Sequence of chain B:
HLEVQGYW

This data describes a binding interaction between two proteins.

Contacts between the two chains:
Residue R66 in chain A interacts with residue H1 in chain B (closest heavy-atom distance 3.2 Å).
Residue W147 in chain A is in contact with residue Y7 in chain B (closest heavy-atom distance 2.8 Å).
Residue Y152 in chain A is in contact with residue V4 in chain B (closest heavy-atom distance 3.5 Å).
Residue F156 in chain A interacts with residue L2 in chain B (closest heavy-atom distance 3.7 Å).
Residue Y152 in chain A is in contact with residue G6 in chain B (closest heavy-atom distance 3.4 Å).
Residue T73 in chain A interacts with residue Y7 in chain B (closest heavy-atom distance 4.0 Å).
Residue A117 in chain A is in contact with residue W8 in chain B (closest heavy-atom distance 4.5 Å).
Residue W147 in chain A interacts with residue G6 in chain B (closest heavy-atom distance 3.6 Å).
Residue N77 in chain A is in contact with residue W8 in chain B (closest heavy-atom distance 2.8 Å).
Residue I95 in chain A is in contact with residue W8 in chain B (closest heavy-atom distance 3.5 Å).
Residue A70 in chain A contacts residue Q5 in chain B (closest heavy-atom distance 4.0 Å).
Residue I124 in chain A contacts residue W8 in chain B (closest heavy-atom distance 4.8 Å).
Residue Y152 in chain A contacts residue Q5 in chain B (closest heavy-atom distance 4.0 Å).
Residue E163 in chain A is in contact with residue H1 in chain B (closest heavy-atom distance 4.8 Å).
Residue A81 in chain A is in contact with residue W8 in chain B (closest heavy-atom distance 3.9 Å).
Residue Y99 in chain A is in contact with residue L2 in chain B (closest heavy-atom distance 2.7 Å).
Residue Y84 in chain A is in contact with residue W8 in chain B (closest heavy-atom distance 2.8 Å).
Residue K97 in chain A contacts residue G6 in chain B (closest heavy-atom distance 4.8 Å).
Residue Y123 in chain A interacts with residue W8 in chain B (closest heavy-atom distance 3.4 Å).
Residue E62 in chain A is in contact with residue E3 in chain B (closest heavy-atom distance 4.3 Å).
Residue Y159 in chain A contacts residue E3 in chain B (closest heavy-atom distance 4.8 Å).
Residue S24 in chain A contacts residue H1 in chain B (closest heavy-atom distance 3.3 Å).
Residue K97 in chain A is in contact with residue L2 in chain B (closest heavy-atom distance 4.3 Å).
Residue E69 in chain A is in contact with residue Q5 in chain B (closest heavy-atom distance 3.7 Å).
Residue Y159 in chain A interacts with residue L2 in chain B (closest heavy-atom distance 3.5 Å).
Residue Y152 in chain A contacts residue L2 in chain B (closest heavy-atom distance 3.5 Å).
Residue T143 in chain A is in contact with residue Y7 in chain B (closest heavy-atom distance 4.2 Å).
Residue Y9 in chain A interacts with residue L2 in chain B (closest heavy-atom distance 4.4 Å).
Residue R66 in chain A is in contact with residue Q5 in chain B (closest heavy-atom distance 4.8 Å).
Residue E69 in chain A interacts with residue Y7 in chain B (closest heavy-atom distance 4.8 Å).
Residue K146 in chain A contacts residue W8 in chain B (closest heavy-atom distance 2.8 Å).
Residue R65 in chain A is in contact with residue E3 in chain B (closest heavy-atom distance 3.4 Å).
Residue K146 in chain A is in contact with residue Y7 in chain B (closest heavy-atom distance 3.9 Å).
Residue R155 in chain A interacts with residue V4 in chain B (closest heavy-atom distance 3.2 Å).
Residue T73 in chain A is in contact with residue G6 in chain B (closest heavy-atom distance 3.9 Å).
Residue E76 in chain A interacts with residue Y7 in chain B (closest heavy-atom distance 3.1 Å).
Residue S116 in chain A contacts residue W8 in chain B (closest heavy-atom distance 3.8 Å).
Residue N77 in chain A contacts residue Y7 in chain B (closest heavy-atom distance 3.3 Å).
Residue Q72 in chain A is in contact with residue Y7 in chain B (closest heavy-atom distance 4.5 Å).
Residue Y7 in chain A is in contact with residue H1 in chain B (closest heavy-atom distance 3.3 Å).
Residue T80 in chain A interacts with residue W8 in chain B (closest heavy-atom distance 3.5 Å).
Residue A63 in chain A contacts residue H1 in chain B (closest heavy-atom distance 4.0 Å).
Residue R66 in chain A is in contact with residue E3 in chain B (closest heavy-atom distance 3.1 Å).
Residue Y99 in chain A contacts residue H1 in chain B (closest heavy-atom distance 3.3 Å).
Residue Y9 in chain A interacts with residue H1 in chain B (closest heavy-atom distance 2.7 Å).
Residue A67 in chain A is in contact with residue H1 in chain B (closest heavy-atom distance 4.4 Å).
Residue N142 in chain A is in contact with residue W8 in chain B (closest heavy-atom distance 4.4 Å).
Residue T143 in chain A interacts with residue W8 in chain B (closest heavy-atom distance 2.7 Å).
Residue R66 in chain A is in contact with residue L2 in chain B (closest heavy-atom distance 4.1 Å).
Residue E163 in chain A is in contact with residue E3 in chain B (closest heavy-atom distance 4.2 Å).
Residue Y159 in chain A is in contact with residue H1 in chain B (closest heavy-atom distance 3.9 Å).
Residue E45 in chain A is in contact with residue H1 in chain B (closest heavy-atom distance 3.2 Å).
Residue N77 in chain A is in contact with residue G6 in chain B (closest heavy-atom distance 3.5 Å).
Residue W147 in chain A is in contact with residue W8 in chain B (closest heavy-atom distance 3.9 Å).
Residue R155 in chain A is in contact with residue Q5 in chain B (closest heavy-atom distance 4.5 Å).
Residue H114 in chain A contacts residue L2 in chain B (closest heavy-atom distance 4.3 Å).
Residue T73 in chain A is in contact with residue Q5 in chain B (closest heavy-atom distance 2.8 Å).
Residue Y118 in chain A is in contact with residue W8 in chain B (closest heavy-atom distance 3.7 Å).

Sequence of chain A:
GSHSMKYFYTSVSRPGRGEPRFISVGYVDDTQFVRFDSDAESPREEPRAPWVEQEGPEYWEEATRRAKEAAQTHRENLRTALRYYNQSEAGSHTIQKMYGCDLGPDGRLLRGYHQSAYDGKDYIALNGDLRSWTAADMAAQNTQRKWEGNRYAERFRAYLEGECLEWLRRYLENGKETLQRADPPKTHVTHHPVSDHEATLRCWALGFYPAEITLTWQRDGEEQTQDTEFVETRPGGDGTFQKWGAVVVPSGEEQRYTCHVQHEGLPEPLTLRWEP